Sequence of protein 2:
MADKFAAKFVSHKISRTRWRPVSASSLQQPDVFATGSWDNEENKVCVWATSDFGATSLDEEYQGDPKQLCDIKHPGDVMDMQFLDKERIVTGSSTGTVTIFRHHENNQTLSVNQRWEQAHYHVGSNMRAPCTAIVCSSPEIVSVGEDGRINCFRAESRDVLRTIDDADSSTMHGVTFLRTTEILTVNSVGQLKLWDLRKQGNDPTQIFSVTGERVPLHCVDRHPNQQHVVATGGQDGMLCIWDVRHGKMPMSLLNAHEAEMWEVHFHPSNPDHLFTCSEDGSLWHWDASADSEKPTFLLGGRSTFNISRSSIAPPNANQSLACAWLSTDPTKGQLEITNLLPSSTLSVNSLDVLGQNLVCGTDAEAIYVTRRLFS

These two protein chains interact to form a complex.

Sequence of protein 1:
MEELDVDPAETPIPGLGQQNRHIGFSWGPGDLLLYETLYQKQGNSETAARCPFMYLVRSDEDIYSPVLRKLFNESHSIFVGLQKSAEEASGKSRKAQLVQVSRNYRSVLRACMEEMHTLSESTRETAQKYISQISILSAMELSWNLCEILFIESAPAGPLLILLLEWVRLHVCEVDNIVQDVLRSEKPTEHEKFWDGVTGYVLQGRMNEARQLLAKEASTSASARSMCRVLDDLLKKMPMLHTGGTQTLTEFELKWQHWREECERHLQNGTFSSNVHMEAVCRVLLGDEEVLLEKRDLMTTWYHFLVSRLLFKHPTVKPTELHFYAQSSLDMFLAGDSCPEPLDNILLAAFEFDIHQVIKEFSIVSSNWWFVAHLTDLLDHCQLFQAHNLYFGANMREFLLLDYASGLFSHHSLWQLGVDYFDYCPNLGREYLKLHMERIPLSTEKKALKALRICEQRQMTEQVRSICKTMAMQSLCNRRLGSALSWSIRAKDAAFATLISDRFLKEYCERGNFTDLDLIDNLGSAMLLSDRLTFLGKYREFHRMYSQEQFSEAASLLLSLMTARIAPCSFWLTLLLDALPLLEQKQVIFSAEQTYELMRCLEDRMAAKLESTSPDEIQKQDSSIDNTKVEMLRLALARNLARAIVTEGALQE

Residue-level contacts at the interface:
Residue D516 in protein 1 contacts residue E105 in protein 2 (closest heavy-atom distance 3.5 Å).
Residue A89 in protein 1 interacts with residue S320 in protein 2 (closest heavy-atom distance 3.8 Å).
Residue K447 in protein 1 contacts residue R222 in protein 2 (closest heavy-atom distance 3.8 Å).
Residue H412 in protein 1 interacts with residue T180 in protein 2 (closest heavy-atom distance 3.3 Å).
Residue N104 in protein 1 interacts with residue T328 in protein 2 (closest heavy-atom distance 3.4 Å).
Residue E88 in protein 1 interacts with residue P314 in protein 2 (closest heavy-atom distance 3.8 Å).
Residue H412 in protein 1 interacts with residue R179 in protein 2 (closest heavy-atom distance 3.0 Å).
Residue P66 in protein 1 is in contact with residue R245 in protein 2 (closest heavy-atom distance 3.8 Å).
Residue W487 in protein 1 contacts residue S26 in protein 2 (closest heavy-atom distance 3.2 Å).
Residue R480 in protein 1 contacts residue E87 in protein 2 (closest heavy-atom distance 3.8 Å).
Residue N73 in protein 1 is in contact with residue D243 in protein 2 (closest heavy-atom distance 2.3 Å).
Residue K447 in protein 1 is in contact with residue Q227 in protein 2 (closest heavy-atom distance 3.9 Å).
Residue K450 in protein 1 contacts residue P271 in protein 2 (closest heavy-atom distance 3.9 Å).
Residue S443 in protein 1 is in contact with residue A24 in protein 2 (closest heavy-atom distance 2.6 Å).
Residue R453 in protein 1 contacts residue L27 in protein 2 (closest heavy-atom distance 3.5 Å).
Residue S90 in protein 1 contacts residue A317 in protein 2 (closest heavy-atom distance 3.7 Å).
Residue E74 in protein 1 contacts residue M251 in protein 2 (closest heavy-atom distance 3.2 Å).
Residue A448 in protein 1 interacts with residue S25 in protein 2 (closest heavy-atom distance 3.2 Å).
Residue R69 in protein 1 contacts residue G247 in protein 2 (closest heavy-atom distance 3.4 Å).
Residue R490 in protein 1 is in contact with residue S26 in protein 2 (closest heavy-atom distance 3.4 Å).
Residue W487 in protein 1 is in contact with residue S25 in protein 2 (closest heavy-atom distance 3.0 Å).
Residue R94 in protein 1 contacts residue N316 in protein 2 (closest heavy-atom distance 3.1 Å).
Residue T515 in protein 1 interacts with residue N106 in protein 2 (closest heavy-atom distance 3.1 Å).
Residue D516 in protein 1 interacts with residue N106 in protein 2 (closest heavy-atom distance 2.8 Å).
Residue S93 in protein 1 contacts residue S320 in protein 2 (closest heavy-atom distance 3.2 Å).
Residue M471 in protein 1 contacts residue A24 in protein 2 (closest heavy-atom distance 3.5 Å).
Residue K450 in protein 1 interacts with residue P268 in protein 2 (closest heavy-atom distance 2.1 Å).
Residue E445 in protein 1 is in contact with residue A24 in protein 2 (closest heavy-atom distance 2.7 Å).
Residue E445 in protein 1 interacts with residue S25 in protein 2 (closest heavy-atom distance 2.1 Å).
Residue K450 in protein 1 interacts with residue P224 in protein 2 (closest heavy-atom distance 3.3 Å).
Residue K70 in protein 1 contacts residue H246 in protein 2 (closest heavy-atom distance 3.2 Å).
Residue N522 in protein 1 contacts residue D31 in protein 2 (closest heavy-atom distance 2.6 Å).
Residue L449 in protein 1 is in contact with residue L27 in protein 2 (closest heavy-atom distance 3.5 Å).
Residue S483 in protein 1 is in contact with residue V22 in protein 2 (closest heavy-atom distance 3.1 Å).
Residue E74 in protein 1 interacts with residue D243 in protein 2 (closest heavy-atom distance 3.3 Å).
Residue G524 in protein 1 interacts with residue T56 in protein 2 (closest heavy-atom distance 3.1 Å).
Residue L449 in protein 1 contacts residue S25 in protein 2 (closest heavy-atom distance 2.7 Å).
Residue R69 in protein 1 is in contact with residue R245 in protein 2 (closest heavy-atom distance 2.9 Å).
Residue K446 in protein 1 is in contact with residue R222 in protein 2 (closest heavy-atom distance 3.0 Å).
Residue G81 in protein 1 is in contact with residue L326 in protein 2 (closest heavy-atom distance 3.8 Å).
Residue R69 in protein 1 is in contact with residue H246 in protein 2 (closest heavy-atom distance 3.2 Å).
Residue T444 in protein 1 is in contact with residue S25 in protein 2 (closest heavy-atom distance 3.8 Å).
Residue E74 in protein 1 is in contact with residue M249 in protein 2 (closest heavy-atom distance 3.1 Å).
Residue S90 in protein 1 is in contact with residue S320 in protein 2 (closest heavy-atom distance 3.5 Å).
Residue W487 in protein 1 contacts residue S23 in protein 2 (closest heavy-atom distance 3.7 Å).
Residue L449 in protein 1 is in contact with residue S26 in protein 2 (closest heavy-atom distance 3.4 Å).
Residue R480 in protein 1 contacts residue K86 in protein 2 (closest heavy-atom distance 3.0 Å).
Residue S413 in protein 1 is in contact with residue Q227 in protein 2 (closest heavy-atom distance 3.4 Å).
Residue E445 in protein 1 is in contact with residue S23 in protein 2 (closest heavy-atom distance 3.0 Å).
Residue H411 in protein 1 is in contact with residue R179 in protein 2 (closest heavy-atom distance 3.9 Å).
Residue R490 in protein 1 contacts residue Q28 in protein 2 (closest heavy-atom distance 3.1 Å).
Residue W487 in protein 1 is in contact with residue A24 in protein 2 (closest heavy-atom distance 3.1 Å).
Residue R69 in protein 1 is in contact with residue V244 in protein 2 (closest heavy-atom distance 3.1 Å).
Residue N522 in protein 1 is in contact with residue T56 in protein 2 (closest heavy-atom distance 2.7 Å).
Residue E87 in protein 1 interacts with residue N316 in protein 2 (closest heavy-atom distance 2.3 Å).
Residue R69 in protein 1 contacts residue D243 in protein 2 (closest heavy-atom distance 2.8 Å).
Residue A89 in protein 1 is in contact with residue N316 in protein 2 (closest heavy-atom distance 2.9 Å).
Residue E88 in protein 1 is in contact with residue N316 in protein 2 (closest heavy-atom distance 3.5 Å).
Residue T444 in protein 1 contacts residue A24 in protein 2 (closest heavy-atom distance 3.1 Å).
Residue L523 in protein 1 contacts residue T56 in protein 2 (closest heavy-atom distance 3.0 Å).